Sequence of the second protein:
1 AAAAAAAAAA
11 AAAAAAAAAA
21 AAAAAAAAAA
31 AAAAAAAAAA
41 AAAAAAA

The following describes two proteins that form a bound complex.

Sequence of the first protein:
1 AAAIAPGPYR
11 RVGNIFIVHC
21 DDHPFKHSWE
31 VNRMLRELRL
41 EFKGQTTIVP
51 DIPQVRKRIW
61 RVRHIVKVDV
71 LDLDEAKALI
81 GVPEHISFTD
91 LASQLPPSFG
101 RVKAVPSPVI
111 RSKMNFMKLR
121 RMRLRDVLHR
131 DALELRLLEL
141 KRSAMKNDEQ

Contacts between the two chains:
Residue R33 in the first protein interacts with residue A8 in the second protein (closest heavy-atom distance 4.5 Å).
Residue R33 in the first protein contacts residue A5 in the second protein (closest heavy-atom distance 5.0 Å).
Residue E30 in the first protein is in contact with residue A12 in the second protein (closest heavy-atom distance 4.3 Å).
Residue W29 in the first protein is in contact with residue A12 in the second protein (closest heavy-atom distance 4.6 Å).
Residue R61 in the first protein contacts residue A16 in the second protein (closest heavy-atom distance 3.5 Å).
Residue R61 in the first protein contacts residue A12 in the second protein (closest heavy-atom distance 4.5 Å).
Residue W29 in the first protein interacts with residue A11 in the second protein (closest heavy-atom distance 5.0 Å).
Residue W29 in the first protein interacts with residue A8 in the second protein (closest heavy-atom distance 4.5 Å).
Residue P106 in the first protein is in contact with residue A1 in the second protein (closest heavy-atom distance 4.4 Å).
Residue R61 in the first protein contacts residue A17 in the second protein (closest heavy-atom distance 4.1 Å).
Residue E30 in the first protein is in contact with residue A15 in the second protein (closest heavy-atom distance 4.7 Å).
Residue R61 in the first protein is in contact with residue A13 in the second protein (closest heavy-atom distance 3.8 Å).